This data describes a binding interaction between two proteins.

Sequence of protein 1:
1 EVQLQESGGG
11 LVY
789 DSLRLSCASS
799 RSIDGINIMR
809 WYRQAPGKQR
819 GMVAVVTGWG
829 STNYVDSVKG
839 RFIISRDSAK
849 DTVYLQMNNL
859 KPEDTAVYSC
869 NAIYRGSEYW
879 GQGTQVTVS

Sequence of protein 2:
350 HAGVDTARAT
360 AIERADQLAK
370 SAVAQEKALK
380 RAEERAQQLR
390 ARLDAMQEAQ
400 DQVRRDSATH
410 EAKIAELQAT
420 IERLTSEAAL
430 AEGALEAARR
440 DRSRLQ

Residue-level contacts at the interface:
Residue I871 in protein 1 contacts residue T419 in protein 2 (closest heavy-atom distance 4.1 Å).
Residue R808 in protein 1 interacts with residue L423 in protein 2 (closest heavy-atom distance 4.5 Å).
Residue I871 in protein 1 interacts with residue E426 in protein 2 (closest heavy-atom distance 3.8 Å).
Residue G874 in protein 1 contacts residue R422 in protein 2 (closest heavy-atom distance 3.3 Å).
Residue I806 in protein 1 is in contact with residue T419 in protein 2 (closest heavy-atom distance 4.8 Å).
Residue E876 in protein 1 interacts with residue E426 in protein 2 (closest heavy-atom distance 3.3 Å).
Residue I871 in protein 1 interacts with residue A418 in protein 2 (closest heavy-atom distance 4.9 Å).
Residue R873 in protein 1 contacts residue R422 in protein 2 (closest heavy-atom distance 4.1 Å).
Residue N805 in protein 1 is in contact with residue L416 in protein 2 (closest heavy-atom distance 3.6 Å).
Residue S875 in protein 1 is in contact with residue R422 in protein 2 (closest heavy-atom distance 3.1 Å).
Residue I806 in protein 1 is in contact with residue L423 in protein 2 (closest heavy-atom distance 3.5 Å).
Residue R808 in protein 1 contacts residue E426 in protein 2 (closest heavy-atom distance 2.4 Å).
Residue R873 in protein 1 is in contact with residue A418 in protein 2 (closest heavy-atom distance 4.2 Å).
Residue G803 in protein 1 interacts with residue E415 in protein 2 (closest heavy-atom distance 4.3 Å).
Residue G874 in protein 1 is in contact with residue T419 in protein 2 (closest heavy-atom distance 4.8 Å).
Residue I871 in protein 1 contacts residue R422 in protein 2 (closest heavy-atom distance 4.1 Å).
Residue Y810 in protein 1 contacts residue E426 in protein 2 (closest heavy-atom distance 4.6 Å).
Residue I871 in protein 1 interacts with residue L423 in protein 2 (closest heavy-atom distance 4.4 Å).
Residue W827 in protein 1 contacts residue L416 in protein 2 (closest heavy-atom distance 3.5 Å).
Residue N805 in protein 1 contacts residue T419 in protein 2 (closest heavy-atom distance 3.4 Å).
Residue G874 in protein 1 is in contact with residue A418 in protein 2 (closest heavy-atom distance 3.5 Å).
Residue N805 in protein 1 contacts residue E415 in protein 2 (closest heavy-atom distance 3.5 Å).